The following describes two proteins that form a bound complex.

Sequence of chain B:
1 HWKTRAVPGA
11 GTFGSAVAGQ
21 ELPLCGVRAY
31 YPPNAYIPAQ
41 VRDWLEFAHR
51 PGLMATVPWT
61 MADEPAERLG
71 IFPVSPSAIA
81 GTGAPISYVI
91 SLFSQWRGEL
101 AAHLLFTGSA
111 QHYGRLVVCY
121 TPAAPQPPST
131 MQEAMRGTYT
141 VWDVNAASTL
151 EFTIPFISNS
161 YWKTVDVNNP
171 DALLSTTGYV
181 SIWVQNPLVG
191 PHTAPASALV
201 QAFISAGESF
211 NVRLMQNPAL

Sequence of chain A:
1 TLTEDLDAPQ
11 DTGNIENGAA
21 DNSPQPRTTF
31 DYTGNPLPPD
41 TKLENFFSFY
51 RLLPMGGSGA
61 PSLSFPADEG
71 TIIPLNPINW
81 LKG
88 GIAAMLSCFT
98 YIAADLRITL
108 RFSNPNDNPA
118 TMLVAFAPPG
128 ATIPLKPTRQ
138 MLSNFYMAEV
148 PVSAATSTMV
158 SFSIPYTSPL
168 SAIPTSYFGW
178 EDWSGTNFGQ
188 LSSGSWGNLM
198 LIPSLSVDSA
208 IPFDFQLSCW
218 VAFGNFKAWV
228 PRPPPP

Contacts between the two chains:
Residue Q25 in chain A interacts with residue T153 in chain B (closest heavy-atom distance 2.9 Å).
Residue N22 in chain A is in contact with residue H49 in chain B (closest heavy-atom distance 3.0 Å).
Residue G13 in chain A contacts residue A147 in chain B (closest heavy-atom distance 3.3 Å).
Residue G13 in chain A is in contact with residue S148 in chain B (closest heavy-atom distance 3.5 Å).
Residue D11 in chain A interacts with residue L150 in chain B (closest heavy-atom distance 3.5 Å).
Residue E16 in chain A contacts residue L105 in chain B (closest heavy-atom distance 3.4 Å).
Residue D40 in chain A is in contact with residue R213 in chain B (closest heavy-atom distance 3.4 Å).
Residue D40 in chain A is in contact with residue L214 in chain B (closest heavy-atom distance 2.8 Å).
Residue D11 in chain A contacts residue E151 in chain B (closest heavy-atom distance 2.9 Å).
Residue S168 in chain A interacts with residue P33 in chain B (closest heavy-atom distance 2.9 Å).
Residue R229 in chain A is in contact with residue F47 in chain B (closest heavy-atom distance 3.4 Å).
Residue S158 in chain A contacts residue L22 in chain B (closest heavy-atom distance 3.1 Å).
Residue Q25 in chain A interacts with residue E151 in chain B (closest heavy-atom distance 3.4 Å).
Residue E16 in chain A contacts residue S148 in chain B (closest heavy-atom distance 2.7 Å).
Residue L43 in chain A is in contact with residue W44 in chain B (closest heavy-atom distance 3.5 Å).
Residue A225 in chain A interacts with residue V41 in chain B (closest heavy-atom distance 3.0 Å).
Residue Y50 in chain A interacts with residue S15 in chain B (closest heavy-atom distance 3.4 Å).
Residue R27 in chain A contacts residue T140 in chain B (closest heavy-atom distance 2.8 Å).
Residue T12 in chain A interacts with residue T149 in chain B (closest heavy-atom distance 3.1 Å).
Residue S168 in chain A interacts with residue Y36 in chain B (closest heavy-atom distance 3.4 Å).
Residue N22 in chain A contacts residue S205 in chain B (closest heavy-atom distance 2.6 Å).
Residue D21 in chain A is in contact with residue H103 in chain B (closest heavy-atom distance 3.3 Å).
Residue Y50 in chain A interacts with residue E21 in chain B (closest heavy-atom distance 2.7 Å).
Residue R51 in chain A interacts with residue M215 in chain B (closest heavy-atom distance 3.3 Å).
Residue F123 in chain A interacts with residue L24 in chain B (closest heavy-atom distance 3.4 Å).
Residue N14 in chain A is in contact with residue S148 in chain B (closest heavy-atom distance 2.7 Å).
Residue T41 in chain A interacts with residue W44 in chain B (closest heavy-atom distance 2.8 Å).
Residue Y143 in chain A contacts residue L24 in chain B (closest heavy-atom distance 3.3 Å).
Residue K42 in chain A interacts with residue D43 in chain B (closest heavy-atom distance 3.1 Å).
Residue T41 in chain A contacts residue D43 in chain B (closest heavy-atom distance 2.9 Å).
Residue P36 in chain A interacts with residue R97 in chain B (closest heavy-atom distance 3.4 Å).
Residue D21 in chain A interacts with residue E151 in chain B (closest heavy-atom distance 3.2 Å).
Residue L43 in chain A contacts residue R42 in chain B (closest heavy-atom distance 2.8 Å).
Residue N22 in chain A is in contact with residue E208 in chain B (closest heavy-atom distance 3.4 Å).
Residue F46 in chain A contacts residue W44 in chain B (closest heavy-atom distance 3.3 Å).
Residue V227 in chain A is in contact with residue A39 in chain B (closest heavy-atom distance 2.8 Å).
Residue G18 in chain A is in contact with residue R50 in chain B (closest heavy-atom distance 3.3 Å).
Residue Y143 in chain A interacts with residue G26 in chain B (closest heavy-atom distance 3.4 Å).
Residue T12 in chain A contacts residue A147 in chain B (closest heavy-atom distance 3.5 Å).
Residue N35 in chain A contacts residue N211 in chain B (closest heavy-atom distance 3.2 Å).
Residue W226 in chain A interacts with residue A39 in chain B (closest heavy-atom distance 3.4 Å).
Residue C95 in chain A interacts with residue F47 in chain B (closest heavy-atom distance 3.4 Å).
Residue S160 in chain A interacts with residue L22 in chain B (closest heavy-atom distance 3.2 Å).
Residue F159 in chain A is in contact with residue E21 in chain B (closest heavy-atom distance 3.4 Å).
Residue L43 in chain A is in contact with residue V41 in chain B (closest heavy-atom distance 3.4 Å).
Residue F96 in chain A contacts residue F47 in chain B (closest heavy-atom distance 3.5 Å).
Residue N14 in chain A interacts with residue T149 in chain B (closest heavy-atom distance 3.5 Å).
Residue P38 in chain A contacts residue N211 in chain B (closest heavy-atom distance 3.4 Å).
Residue W226 in chain A is in contact with residue I37 in chain B (closest heavy-atom distance 3.4 Å).
Residue T106 in chain A interacts with residue F13 in chain B (closest heavy-atom distance 3.2 Å).
Residue I15 in chain A is in contact with residue T149 in chain B (closest heavy-atom distance 2.9 Å).
Residue P231 in chain A interacts with residue Y88 in chain B (closest heavy-atom distance 3.4 Å).
Residue P36 in chain A interacts with residue N211 in chain B (closest heavy-atom distance 3.4 Å).
Residue R27 in chain A contacts residue Y139 in chain B (closest heavy-atom distance 3.0 Å).
Residue S160 in chain A is in contact with residue L24 in chain B (closest heavy-atom distance 3.3 Å).
Residue Y143 in chain A interacts with residue V27 in chain B (closest heavy-atom distance 3.4 Å).
Residue G13 in chain A is in contact with residue T149 in chain B (closest heavy-atom distance 2.7 Å).
Residue N35 in chain A contacts residue S209 in chain B (closest heavy-atom distance 2.9 Å).
Residue A225 in chain A interacts with residue Q40 in chain B (closest heavy-atom distance 3.4 Å).
Residue N22 in chain A is in contact with residue A206 in chain B (closest heavy-atom distance 3.0 Å).